This data describes a binding interaction between two proteins.

Interface contacts:
Residue K157 in chain A interacts with residue D99 in chain B (closest heavy-atom distance 2.9 Å).
Residue V208 in chain A contacts residue I103 in chain B (closest heavy-atom distance 3.1 Å).
Residue L63 in chain A interacts with residue T40 in chain B (closest heavy-atom distance 3.5 Å).
Residue A19 in chain A contacts residue Y39 in chain B (closest heavy-atom distance 3.8 Å).
Residue L63 in chain A interacts with residue A38 in chain B (closest heavy-atom distance 3.2 Å).
Residue F12 in chain A is in contact with residue A185 in chain B (closest heavy-atom distance 3.4 Å).
Residue P206 in chain A contacts residue F101 in chain B (closest heavy-atom distance 3.0 Å).
Residue I169 in chain A is in contact with residue F101 in chain B (closest heavy-atom distance 3.7 Å).
Residue P170 in chain A interacts with residue F101 in chain B (closest heavy-atom distance 3.5 Å).
Residue K204 in chain A contacts residue D99 in chain B (closest heavy-atom distance 3.0 Å).
Residue L23 in chain A contacts residue Y39 in chain B (closest heavy-atom distance 3.6 Å).
Residue R65 in chain A contacts residue H145 in chain B (closest heavy-atom distance 3.6 Å).
Residue R65 in chain A interacts with residue V94 in chain B (closest heavy-atom distance 2.9 Å).
Residue V61 in chain A contacts residue R41 in chain B (closest heavy-atom distance 3.0 Å).
Residue E15 in chain A is in contact with residue R189 in chain B (closest heavy-atom distance 2.7 Å).
Residue R65 in chain A is in contact with residue P96 in chain B (closest heavy-atom distance 3.7 Å).
Residue L161 in chain A interacts with residue H186 in chain B (closest heavy-atom distance 3.6 Å).
Residue H22 in chain A contacts residue Y39 in chain B (closest heavy-atom distance 3.3 Å).
Residue F209 in chain A contacts residue D104 in chain B (closest heavy-atom distance 3.5 Å).
Residue I159 in chain A contacts residue F101 in chain B (closest heavy-atom distance 3.7 Å).
Residue D60 in chain A is in contact with residue R41 in chain B (closest heavy-atom distance 3.5 Å).
Residue Y66 in chain A is in contact with residue G188 in chain B (closest heavy-atom distance 3.8 Å).
Residue H205 in chain A is in contact with residue F101 in chain B (closest heavy-atom distance 3.2 Å).
Residue V208 in chain A is in contact with residue F101 in chain B (closest heavy-atom distance 3.8 Å).
Residue L63 in chain A contacts residue F144 in chain B (closest heavy-atom distance 3.4 Å).
Residue L164 in chain A interacts with residue Y89 in chain B (closest heavy-atom distance 3.7 Å).
Residue F12 in chain A interacts with residue H186 in chain B (closest heavy-atom distance 3.4 Å).
Residue N16 in chain A contacts residue S187 in chain B (closest heavy-atom distance 3.1 Å).
Residue L63 in chain A is in contact with residue Y39 in chain B (closest heavy-atom distance 3.6 Å).
Residue K157 in chain A is in contact with residue A97 in chain B (closest heavy-atom distance 3.1 Å).
Residue C172 in chain A is in contact with residue D99 in chain B (closest heavy-atom distance 3.9 Å).
Residue A19 in chain A interacts with residue S187 in chain B (closest heavy-atom distance 3.8 Å).
Residue V61 in chain A is in contact with residue T40 in chain B (closest heavy-atom distance 3.1 Å).
Residue Q162 in chain A is in contact with residue K184 in chain B (closest heavy-atom distance 3.7 Å).
Residue F209 in chain A interacts with residue I103 in chain B (closest heavy-atom distance 2.8 Å).
Residue L161 in chain A is in contact with residue H145 in chain B (closest heavy-atom distance 3.7 Å).
Residue S207 in chain A is in contact with residue F101 in chain B (closest heavy-atom distance 3.3 Å).
Residue S62 in chain A contacts residue R41 in chain B (closest heavy-atom distance 3.4 Å).
Residue C203 in chain A is in contact with residue D99 in chain B (closest heavy-atom distance 3.0 Å).
Residue P59 in chain A contacts residue R41 in chain B (closest heavy-atom distance 2.3 Å).
Residue A19 in chain A is in contact with residue G188 in chain B (closest heavy-atom distance 3.8 Å).
Residue S207 in chain A contacts residue D102 in chain B (closest heavy-atom distance 3.4 Å).
Residue L161 in chain A contacts residue I103 in chain B (closest heavy-atom distance 3.3 Å).
Residue L63 in chain A contacts residue L44 in chain B (closest heavy-atom distance 3.8 Å).
Residue H205 in chain A is in contact with residue T100 in chain B (closest heavy-atom distance 2.9 Å).
Residue K157 in chain A is in contact with residue P96 in chain B (closest heavy-atom distance 3.2 Å).
Residue I159 in chain A interacts with residue V94 in chain B (closest heavy-atom distance 3.8 Å).
Residue I18 in chain A interacts with residue Y39 in chain B (closest heavy-atom distance 3.6 Å).
Residue L63 in chain A is in contact with residue I190 in chain B (closest heavy-atom distance 3.6 Å).
Residue Y66 in chain A is in contact with residue S187 in chain B (closest heavy-atom distance 3.1 Å).
Residue C203 in chain A contacts residue F101 in chain B (closest heavy-atom distance 3.5 Å).
Residue Q162 in chain A is in contact with residue A185 in chain B (closest heavy-atom distance 3.5 Å).
Residue V208 in chain A is in contact with residue P105 in chain B (closest heavy-atom distance 3.8 Å).
Residue A67 in chain A contacts residue A97 in chain B (closest heavy-atom distance 3.3 Å).
Residue F209 in chain A contacts residue P105 in chain B (closest heavy-atom distance 3.5 Å).
Residue E15 in chain A contacts residue S187 in chain B (closest heavy-atom distance 3.3 Å).
Residue S207 in chain A contacts residue I103 in chain B (closest heavy-atom distance 2.8 Å).
Residue A67 in chain A interacts with residue P96 in chain B (closest heavy-atom distance 3.8 Å).
Residue H205 in chain A contacts residue D99 in chain B (closest heavy-atom distance 3.7 Å).
Residue D30 in chain A is in contact with residue T35 in chain B (closest heavy-atom distance 3.8 Å).

Sequence of chain B:
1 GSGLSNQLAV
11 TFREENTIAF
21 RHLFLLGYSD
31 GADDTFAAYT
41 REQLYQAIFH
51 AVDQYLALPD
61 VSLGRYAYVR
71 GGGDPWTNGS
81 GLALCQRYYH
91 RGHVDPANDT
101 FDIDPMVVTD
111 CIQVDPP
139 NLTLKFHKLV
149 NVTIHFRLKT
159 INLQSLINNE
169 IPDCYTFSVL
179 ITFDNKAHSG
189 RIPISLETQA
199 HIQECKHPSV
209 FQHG

Sequence of chain A:
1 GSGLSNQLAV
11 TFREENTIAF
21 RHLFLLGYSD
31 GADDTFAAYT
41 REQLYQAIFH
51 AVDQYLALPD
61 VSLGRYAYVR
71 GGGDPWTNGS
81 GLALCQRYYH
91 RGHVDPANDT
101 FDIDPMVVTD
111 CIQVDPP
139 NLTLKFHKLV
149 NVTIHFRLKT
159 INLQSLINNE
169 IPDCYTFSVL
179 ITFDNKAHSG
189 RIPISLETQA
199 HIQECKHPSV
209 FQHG